This data describes a binding interaction between two proteins.

Sequence of the first protein:
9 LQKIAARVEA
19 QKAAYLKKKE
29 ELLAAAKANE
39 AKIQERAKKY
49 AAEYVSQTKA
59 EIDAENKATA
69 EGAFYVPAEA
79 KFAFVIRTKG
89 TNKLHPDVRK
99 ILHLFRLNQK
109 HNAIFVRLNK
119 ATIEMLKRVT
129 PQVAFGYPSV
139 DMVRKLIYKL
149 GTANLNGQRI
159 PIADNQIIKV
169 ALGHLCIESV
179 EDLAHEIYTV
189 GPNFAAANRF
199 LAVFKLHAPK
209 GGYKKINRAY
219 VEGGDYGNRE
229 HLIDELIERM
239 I

Contacts between the two chains:
Residue N154 in the first protein contacts residue R25 in the second protein (closest heavy-atom distance 2.8 Å).
Residue I165 in the first protein contacts residue I7 in the second protein (closest heavy-atom distance 4.5 Å).
Residue D162 in the first protein is in contact with residue L4 in the second protein (closest heavy-atom distance 3.4 Å).
Residue Q164 in the first protein is in contact with residue I7 in the second protein (closest heavy-atom distance 4.5 Å).
Residue Q164 in the first protein contacts residue L5 in the second protein (closest heavy-atom distance 3.5 Å).
Residue R197 in the first protein contacts residue W20 in the second protein (closest heavy-atom distance 4.7 Å).
Residue Y23 in the first protein interacts with residue V33 in the second protein (closest heavy-atom distance 4.7 Å).
Residue A169 in the first protein interacts with residue I26 in the second protein (closest heavy-atom distance 3.8 Å).
Residue L31 in the first protein is in contact with residue L5 in the second protein (closest heavy-atom distance 4.1 Å).
Residue H172 in the first protein is in contact with residue P24 in the second protein (closest heavy-atom distance 3.9 Å).
Residue V168 in the first protein is in contact with residue P9 in the second protein (closest heavy-atom distance 3.7 Å).
Residue L153 in the first protein is in contact with residue P24 in the second protein (closest heavy-atom distance 4.3 Å).
Residue L153 in the first protein contacts residue I23 in the second protein (closest heavy-atom distance 4.7 Å).
Residue I165 in the first protein interacts with residue I26 in the second protein (closest heavy-atom distance 4.0 Å).
Residue A193 in the first protein interacts with residue R21 in the second protein (closest heavy-atom distance 3.8 Å).
Residue N154 in the first protein contacts residue I26 in the second protein (closest heavy-atom distance 3.1 Å).
Residue A169 in the first protein is in contact with residue P24 in the second protein (closest heavy-atom distance 3.5 Å).
Residue H172 in the first protein interacts with residue I23 in the second protein (closest heavy-atom distance 4.3 Å).
Residue A169 in the first protein interacts with residue I23 in the second protein (closest heavy-atom distance 4.1 Å).
Residue K27 in the first protein contacts residue E3 in the second protein (closest heavy-atom distance 4.7 Å).
Residue A194 in the first protein interacts with residue I23 in the second protein (closest heavy-atom distance 4.0 Å).
Residue Q164 in the first protein contacts residue L4 in the second protein (closest heavy-atom distance 3.2 Å).
Residue I158 in the first protein interacts with residue F28 in the second protein (closest heavy-atom distance 4.3 Å).
Residue H172 in the first protein contacts residue G22 in the second protein (closest heavy-atom distance 3.6 Å).
Residue L153 in the first protein is in contact with residue I26 in the second protein (closest heavy-atom distance 3.2 Å).
Residue R197 in the first protein is in contact with residue R21 in the second protein (closest heavy-atom distance 4.1 Å).
Residue A194 in the first protein interacts with residue R21 in the second protein (closest heavy-atom distance 4.2 Å).
Residue Y23 in the first protein interacts with residue F6 in the second protein (closest heavy-atom distance 3.8 Å).
Residue Y23 in the first protein contacts residue P31 in the second protein (closest heavy-atom distance 3.6 Å).
Residue L30 in the first protein contacts residue L5 in the second protein (closest heavy-atom distance 4.2 Å).
Residue G155 in the first protein is in contact with residue R25 in the second protein (closest heavy-atom distance 4.5 Å).
Residue L173 in the first protein is in contact with residue G22 in the second protein (closest heavy-atom distance 4.7 Å).
Residue K26 in the first protein contacts residue F6 in the second protein (closest heavy-atom distance 3.8 Å).
Residue L173 in the first protein contacts residue I23 in the second protein (closest heavy-atom distance 4.9 Å).
Residue K20 in the first protein is in contact with residue V33 in the second protein (closest heavy-atom distance 3.0 Å).
Residue Y23 in the first protein interacts with residue R30 in the second protein (closest heavy-atom distance 4.3 Å).
Residue Q19 in the first protein interacts with residue V33 in the second protein (closest heavy-atom distance 3.9 Å).
Residue L31 in the first protein interacts with residue E3 in the second protein (closest heavy-atom distance 4.2 Å).
Residue V168 in the first protein interacts with residue I26 in the second protein (closest heavy-atom distance 3.2 Å).
Residue I165 in the first protein contacts residue L4 in the second protein (closest heavy-atom distance 5.0 Å).
Residue L153 in the first protein is in contact with residue F28 in the second protein (closest heavy-atom distance 4.2 Å).
Residue L170 in the first protein interacts with residue I23 in the second protein (closest heavy-atom distance 3.5 Å).
Residue I165 in the first protein interacts with residue F28 in the second protein (closest heavy-atom distance 3.7 Å).
Residue V168 in the first protein interacts with residue I7 in the second protein (closest heavy-atom distance 3.3 Å).
Residue V168 in the first protein contacts residue S8 in the second protein (closest heavy-atom distance 3.9 Å).
Residue K27 in the first protein contacts residue F6 in the second protein (closest heavy-atom distance 4.0 Å).
Residue F198 in the first protein is in contact with residue I23 in the second protein (closest heavy-atom distance 4.6 Å).
Residue V168 in the first protein contacts residue P24 in the second protein (closest heavy-atom distance 4.6 Å).
Residue L30 in the first protein is in contact with residue F6 in the second protein (closest heavy-atom distance 4.1 Å).

Sequence of the second protein:
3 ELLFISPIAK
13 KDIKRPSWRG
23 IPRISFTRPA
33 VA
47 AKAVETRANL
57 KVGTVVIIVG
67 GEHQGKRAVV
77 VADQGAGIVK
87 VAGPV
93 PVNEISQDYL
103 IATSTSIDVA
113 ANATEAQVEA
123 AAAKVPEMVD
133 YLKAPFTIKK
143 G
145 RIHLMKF